Interface contacts:
Residue G20 in the second protein interacts with residue D68 in the first protein (closest heavy-atom distance 3.2 Å).
Residue P36 in the second protein is in contact with residue Y76 in the first protein (closest heavy-atom distance 4.0 Å).
Residue L9 in the second protein is in contact with residue Y59 in the first protein (closest heavy-atom distance 4.3 Å).
Residue G20 in the second protein is in contact with residue D15 in the first protein (closest heavy-atom distance 4.3 Å).
Residue T30 in the second protein interacts with residue N98 in the first protein (closest heavy-atom distance 3.4 Å).
Residue M11 in the second protein is in contact with residue W12 in the first protein (closest heavy-atom distance 3.6 Å).
Residue P12 in the second protein is in contact with residue W12 in the first protein (closest heavy-atom distance 3.2 Å).
Residue L9 in the second protein contacts residue H7 in the first protein (closest heavy-atom distance 4.5 Å).
Residue M11 in the second protein is in contact with residue Q13 in the first protein (closest heavy-atom distance 3.3 Å).
Residue P19 in the second protein interacts with residue F69 in the first protein (closest heavy-atom distance 3.2 Å).
Residue A13 in the second protein contacts residue N10 in the first protein (closest heavy-atom distance 3.8 Å).
Residue P19 in the second protein is in contact with residue D68 in the first protein (closest heavy-atom distance 3.0 Å).
Residue T26 in the second protein contacts residue Y73 in the first protein (closest heavy-atom distance 4.2 Å).
Residue T30 in the second protein interacts with residue N100 in the first protein (closest heavy-atom distance 3.7 Å).
Residue F28 in the second protein contacts residue M82 in the first protein (closest heavy-atom distance 3.5 Å).
Residue F28 in the second protein is in contact with residue H89 in the first protein (closest heavy-atom distance 3.2 Å).
Residue G10 in the second protein is in contact with residue Q13 in the first protein (closest heavy-atom distance 2.9 Å).
Residue F8 in the second protein is in contact with residue W12 in the first protein (closest heavy-atom distance 4.6 Å).
Residue T26 in the second protein interacts with residue M72 in the first protein (closest heavy-atom distance 4.6 Å).
Residue F28 in the second protein interacts with residue N100 in the first protein (closest heavy-atom distance 3.3 Å).
Residue F28 in the second protein interacts with residue M72 in the first protein (closest heavy-atom distance 3.8 Å).
Residue F28 in the second protein is in contact with residue E74 in the first protein (closest heavy-atom distance 4.5 Å).
Residue A25 in the second protein is in contact with residue Y73 in the first protein (closest heavy-atom distance 3.8 Å).
Residue I34 in the second protein contacts residue E74 in the first protein (closest heavy-atom distance 3.5 Å).
Residue R23 in the second protein is in contact with residue N87 in the first protein (closest heavy-atom distance 3.1 Å).
Residue F8 in the second protein interacts with residue Q13 in the first protein (closest heavy-atom distance 2.3 Å).
Residue R23 in the second protein contacts residue F69 in the first protein (closest heavy-atom distance 4.2 Å).
Residue R23 in the second protein is in contact with residue Y73 in the first protein (closest heavy-atom distance 3.0 Å).
Residue P19 in the second protein contacts residue D15 in the first protein (closest heavy-atom distance 2.8 Å).
Residue F8 in the second protein is in contact with residue Q16 in the first protein (closest heavy-atom distance 4.0 Å).
Residue G20 in the second protein contacts residue M72 in the first protein (closest heavy-atom distance 3.4 Å).
Residue F28 in the second protein interacts with residue Y73 in the first protein (closest heavy-atom distance 3.3 Å).
Residue V18 in the second protein contacts residue D15 in the first protein (closest heavy-atom distance 4.5 Å).
Residue Y17 in the second protein interacts with residue Q16 in the first protein (closest heavy-atom distance 4.4 Å).
Residue P19 in the second protein interacts with residue W12 in the first protein (closest heavy-atom distance 3.6 Å).
Residue P14 in the second protein contacts residue W12 in the first protein (closest heavy-atom distance 3.5 Å).
Residue M11 in the second protein contacts residue N10 in the first protein (closest heavy-atom distance 4.5 Å).
Residue P36 in the second protein contacts residue K71 in the first protein (closest heavy-atom distance 4.1 Å).
Residue Y17 in the second protein contacts residue D15 in the first protein (closest heavy-atom distance 3.3 Å).
Residue Y17 in the second protein interacts with residue W12 in the first protein (closest heavy-atom distance 3.5 Å).
Residue P19 in the second protein is in contact with residue G11 in the first protein (closest heavy-atom distance 3.4 Å).
Residue T30 in the second protein contacts residue E74 in the first protein (closest heavy-atom distance 3.0 Å).
Residue G20 in the second protein contacts residue F69 in the first protein (closest heavy-atom distance 4.5 Å).
Residue R31 in the second protein interacts with residue E74 in the first protein (closest heavy-atom distance 3.9 Å).
Residue A13 in the second protein interacts with residue W12 in the first protein (closest heavy-atom distance 3.8 Å).
Residue R23 in the second protein interacts with residue D15 in the first protein (closest heavy-atom distance 2.8 Å).
Residue V18 in the second protein contacts residue D68 in the first protein (closest heavy-atom distance 4.5 Å).
Residue G27 in the second protein is in contact with residue M72 in the first protein (closest heavy-atom distance 3.1 Å).
Residue L9 in the second protein is in contact with residue P6 in the first protein (closest heavy-atom distance 3.8 Å).
Residue A25 in the second protein is in contact with residue M72 in the first protein (closest heavy-atom distance 3.5 Å).
Residue G35 in the second protein contacts residue Y76 in the first protein (closest heavy-atom distance 3.4 Å).
Residue L9 in the second protein interacts with residue Q13 in the first protein (closest heavy-atom distance 3.4 Å).
Residue R23 in the second protein interacts with residue F84 in the first protein (closest heavy-atom distance 4.4 Å).
Residue F28 in the second protein is in contact with residue K101 in the first protein (closest heavy-atom distance 3.9 Å).
Residue R23 in the second protein is in contact with residue L19 in the first protein (closest heavy-atom distance 4.2 Å).
Residue R23 in the second protein contacts residue I18 in the first protein (closest heavy-atom distance 3.4 Å).
Residue G24 in the second protein interacts with residue N87 in the first protein (closest heavy-atom distance 4.3 Å).
Residue P12 in the second protein interacts with residue N10 in the first protein (closest heavy-atom distance 4.5 Å).
Residue I34 in the second protein is in contact with residue Y76 in the first protein (closest heavy-atom distance 3.4 Å).
Residue R23 in the second protein contacts residue M72 in the first protein (closest heavy-atom distance 4.1 Å).

Sequence of the second protein:
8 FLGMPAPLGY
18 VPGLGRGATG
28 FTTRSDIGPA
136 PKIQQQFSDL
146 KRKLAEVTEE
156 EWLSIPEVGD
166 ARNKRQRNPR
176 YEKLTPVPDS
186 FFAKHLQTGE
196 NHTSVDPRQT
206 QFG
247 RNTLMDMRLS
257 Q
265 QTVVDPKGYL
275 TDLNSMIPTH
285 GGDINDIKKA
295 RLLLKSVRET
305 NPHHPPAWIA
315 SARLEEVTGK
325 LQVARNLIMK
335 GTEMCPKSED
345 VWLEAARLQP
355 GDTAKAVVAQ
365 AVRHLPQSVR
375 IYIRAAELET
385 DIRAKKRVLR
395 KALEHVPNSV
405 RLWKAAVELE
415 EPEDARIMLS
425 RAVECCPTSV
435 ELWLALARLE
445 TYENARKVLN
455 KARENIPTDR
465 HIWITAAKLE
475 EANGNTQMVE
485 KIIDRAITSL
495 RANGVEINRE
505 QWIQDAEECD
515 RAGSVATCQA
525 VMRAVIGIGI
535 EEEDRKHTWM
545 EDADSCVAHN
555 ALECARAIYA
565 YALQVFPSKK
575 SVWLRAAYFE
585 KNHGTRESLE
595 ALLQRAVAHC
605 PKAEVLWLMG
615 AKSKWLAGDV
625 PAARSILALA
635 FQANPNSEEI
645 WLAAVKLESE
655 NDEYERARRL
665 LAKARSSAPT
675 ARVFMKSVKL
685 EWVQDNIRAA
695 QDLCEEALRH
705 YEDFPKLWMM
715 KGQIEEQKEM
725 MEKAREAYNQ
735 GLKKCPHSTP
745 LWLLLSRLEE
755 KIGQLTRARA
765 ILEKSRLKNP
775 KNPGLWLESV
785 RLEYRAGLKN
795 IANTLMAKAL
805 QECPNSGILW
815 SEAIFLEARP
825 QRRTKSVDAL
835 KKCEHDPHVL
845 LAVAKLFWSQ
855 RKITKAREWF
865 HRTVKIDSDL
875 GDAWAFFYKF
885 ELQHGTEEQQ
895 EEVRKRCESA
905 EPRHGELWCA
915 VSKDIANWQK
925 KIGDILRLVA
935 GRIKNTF

Sequence of the first protein:
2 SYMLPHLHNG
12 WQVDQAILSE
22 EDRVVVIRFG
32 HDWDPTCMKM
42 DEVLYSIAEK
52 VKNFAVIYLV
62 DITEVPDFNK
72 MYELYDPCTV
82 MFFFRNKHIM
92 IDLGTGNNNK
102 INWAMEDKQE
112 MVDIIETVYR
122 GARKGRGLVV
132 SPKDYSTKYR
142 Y

This data describes a binding interaction between two proteins.